Sequence of the second protein:
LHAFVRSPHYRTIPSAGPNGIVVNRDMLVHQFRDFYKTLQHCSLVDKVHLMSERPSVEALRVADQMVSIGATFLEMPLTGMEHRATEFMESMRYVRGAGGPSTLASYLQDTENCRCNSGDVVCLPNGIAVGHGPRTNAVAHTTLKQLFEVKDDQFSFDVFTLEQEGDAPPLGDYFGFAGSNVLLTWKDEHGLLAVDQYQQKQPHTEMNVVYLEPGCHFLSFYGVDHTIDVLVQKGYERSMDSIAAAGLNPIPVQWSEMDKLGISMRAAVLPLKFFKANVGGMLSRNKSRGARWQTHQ

Sequence of the first protein:
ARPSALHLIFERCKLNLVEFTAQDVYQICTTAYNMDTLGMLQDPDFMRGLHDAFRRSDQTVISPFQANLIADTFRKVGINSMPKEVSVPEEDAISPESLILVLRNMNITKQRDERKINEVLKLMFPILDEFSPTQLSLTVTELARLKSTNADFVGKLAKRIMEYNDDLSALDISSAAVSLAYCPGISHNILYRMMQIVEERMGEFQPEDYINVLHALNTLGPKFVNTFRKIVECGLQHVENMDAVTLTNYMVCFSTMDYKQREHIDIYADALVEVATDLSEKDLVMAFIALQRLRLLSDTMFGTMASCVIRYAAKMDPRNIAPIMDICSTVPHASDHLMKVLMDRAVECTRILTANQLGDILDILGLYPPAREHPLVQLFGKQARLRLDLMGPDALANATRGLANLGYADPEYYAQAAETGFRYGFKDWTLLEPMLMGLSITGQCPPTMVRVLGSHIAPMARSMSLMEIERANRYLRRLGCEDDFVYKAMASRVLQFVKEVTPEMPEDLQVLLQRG

Contacts between the two chains:
Residue S347 in the first protein contacts residue R302 in the second protein (closest heavy-atom distance 3.9 Å).
Residue L385 in the first protein is in contact with residue R302 in the second protein (closest heavy-atom distance 3.9 Å).
Residue K445 in the first protein interacts with residue V55 in the second protein (closest heavy-atom distance 3.3 Å).
Residue Q279 in the first protein contacts residue Q164 in the second protein (closest heavy-atom distance 2.9 Å).
Residue R311 in the first protein interacts with residue R295 in the second protein (closest heavy-atom distance 3.9 Å).
Residue M304 in the first protein contacts residue G291 in the second protein (closest heavy-atom distance 3.8 Å).
Residue T237 in the first protein interacts with residue N288 in the second protein (closest heavy-atom distance 3.4 Å).
Residue R247 in the first protein is in contact with residue F165 in the second protein (closest heavy-atom distance 3.8 Å).
Residue N236 in the first protein interacts with residue M292 in the second protein (closest heavy-atom distance 3.6 Å).
Residue S481 in the first protein contacts residue I261 in the second protein (closest heavy-atom distance 3.7 Å).
Residue P387 in the first protein contacts residue H306 in the second protein (closest heavy-atom distance 3.9 Å).
Residue M478 in the first protein is in contact with residue H51 in the second protein (closest heavy-atom distance 3.6 Å).
Residue K517 in the first protein interacts with residue D251 in the second protein (closest heavy-atom distance 3.0 Å).
Residue T348 in the first protein is in contact with residue A301 in the second protein (closest heavy-atom distance 3.9 Å).
Residue R247 in the first protein interacts with residue D162 in the second protein (closest heavy-atom distance 3.3 Å).
Residue D446 in the first protein interacts with residue C52 in the second protein (closest heavy-atom distance 3.8 Å).
Residue R311 in the first protein contacts residue L293 in the second protein (closest heavy-atom distance 3.6 Å).
Residue Y210 in the first protein is in contact with residue Y117 in the second protein (closest heavy-atom distance 3.2 Å).
Residue K445 in the first protein interacts with residue H51 in the second protein (closest heavy-atom distance 3.2 Å).
Residue M357 in the first protein contacts residue W303 in the second protein (closest heavy-atom distance 3.7 Å).
Residue V270 in the first protein is in contact with residue L293 in the second protein (closest heavy-atom distance 4.0 Å).
Residue M304 in the first protein is in contact with residue L293 in the second protein (closest heavy-atom distance 3.2 Å).
Residue F515 in the first protein contacts residue N259 in the second protein (closest heavy-atom distance 3.9 Å).
Residue K445 in the first protein contacts residue Q50 in the second protein (closest heavy-atom distance 3.0 Å).
Residue L385 in the first protein interacts with residue W303 in the second protein (closest heavy-atom distance 3.8 Å).
Residue S347 in the first protein is in contact with residue W303 in the second protein (closest heavy-atom distance 3.7 Å).
Residue D381 in the first protein is in contact with residue R302 in the second protein (closest heavy-atom distance 3.1 Å).
Residue D446 in the first protein is in contact with residue H51 in the second protein (closest heavy-atom distance 2.8 Å).
Residue R511 in the first protein interacts with residue P260 in the second protein (closest heavy-atom distance 3.2 Å).
Residue P350 in the first protein is in contact with residue T305 in the second protein (closest heavy-atom distance 3.6 Å).
Residue K241 in the first protein contacts residue A81 in the second protein (closest heavy-atom distance 3.5 Å).
Residue S481 in the first protein is in contact with residue N259 in the second protein (closest heavy-atom distance 2.9 Å).
Residue Y200 in the first protein is in contact with residue G290 in the second protein (closest heavy-atom distance 3.1 Å).
Residue A308 in the first protein is in contact with residue L293 in the second protein (closest heavy-atom distance 3.5 Å).
Residue R511 in the first protein is in contact with residue P262 in the second protein (closest heavy-atom distance 4.0 Å).
Residue Y386 in the first protein is in contact with residue W303 in the second protein (closest heavy-atom distance 3.5 Å).
Residue Y386 in the first protein interacts with residue H306 in the second protein (closest heavy-atom distance 3.7 Å).
Residue I382 in the first protein is in contact with residue R302 in the second protein (closest heavy-atom distance 3.9 Å).
Residue R511 in the first protein is in contact with residue N259 in the second protein (closest heavy-atom distance 2.9 Å).
Residue Q514 in the first protein contacts residue M250 in the second protein (closest heavy-atom distance 3.4 Å).
Residue D344 in the first protein interacts with residue R302 in the second protein (closest heavy-atom distance 2.4 Å).
Residue R480 in the first protein is in contact with residue T48 in the second protein (closest heavy-atom distance 3.5 Å).
Residue N236 in the first protein is in contact with residue G290 in the second protein (closest heavy-atom distance 2.6 Å).
Residue Y200 in the first protein contacts residue V289 in the second protein (closest heavy-atom distance 4.0 Å).
Residue S273 in the first protein contacts residue L293 in the second protein (closest heavy-atom distance 4.0 Å).
Residue D446 in the first protein is in contact with residue S53 in the second protein (closest heavy-atom distance 3.2 Å).
Residue M304 in the first protein interacts with residue M292 in the second protein (closest heavy-atom distance 3.6 Å).
Residue H233 in the first protein interacts with residue G290 in the second protein (closest heavy-atom distance 3.5 Å).
Residue I382 in the first protein interacts with residue W303 in the second protein (closest heavy-atom distance 3.0 Å).
Residue K278 in the first protein is in contact with residue Q164 in the second protein (closest heavy-atom distance 3.6 Å).
Residue I307 in the first protein is in contact with residue L293 in the second protein (closest heavy-atom distance 3.7 Å).
Residue Y277 in the first protein interacts with residue F165 in the second protein (closest heavy-atom distance 3.7 Å).
Residue K445 in the first protein contacts residue C52 in the second protein (closest heavy-atom distance 3.4 Å).
Residue N236 in the first protein is in contact with residue G291 in the second protein (closest heavy-atom distance 3.5 Å).
Residue D446 in the first protein contacts residue Q50 in the second protein (closest heavy-atom distance 3.9 Å).
Residue H233 in the first protein is in contact with residue G291 in the second protein (closest heavy-atom distance 3.2 Å).
Residue N267 in the first protein contacts residue G291 in the second protein (closest heavy-atom distance 3.4 Å).
Residue R311 in the first protein contacts residue S294 in the second protein (closest heavy-atom distance 2.3 Å).
Residue G203 in the first protein is in contact with residue S112 in the second protein (closest heavy-atom distance 3.9 Å).
Residue K300 in the first protein interacts with residue M292 in the second protein (closest heavy-atom distance 3.6 Å).

These two protein chains interact to form a complex.